Contacts between the two chains:
Residue D373 in the second protein interacts with residue D114 in the first protein (closest heavy-atom distance 5.0 Å).
Residue K204 in the second protein is in contact with residue K110 in the first protein (closest heavy-atom distance 3.9 Å).
Residue S103 in the second protein is in contact with residue E74 in the first protein (closest heavy-atom distance 2.7 Å).
Residue Q526 in the second protein is in contact with residue E74 in the first protein (closest heavy-atom distance 5.0 Å).
Residue K261 in the second protein contacts residue D114 in the first protein (closest heavy-atom distance 4.8 Å).
Residue D373 in the second protein interacts with residue R107 in the first protein (closest heavy-atom distance 3.8 Å).

Sequence of the second protein:
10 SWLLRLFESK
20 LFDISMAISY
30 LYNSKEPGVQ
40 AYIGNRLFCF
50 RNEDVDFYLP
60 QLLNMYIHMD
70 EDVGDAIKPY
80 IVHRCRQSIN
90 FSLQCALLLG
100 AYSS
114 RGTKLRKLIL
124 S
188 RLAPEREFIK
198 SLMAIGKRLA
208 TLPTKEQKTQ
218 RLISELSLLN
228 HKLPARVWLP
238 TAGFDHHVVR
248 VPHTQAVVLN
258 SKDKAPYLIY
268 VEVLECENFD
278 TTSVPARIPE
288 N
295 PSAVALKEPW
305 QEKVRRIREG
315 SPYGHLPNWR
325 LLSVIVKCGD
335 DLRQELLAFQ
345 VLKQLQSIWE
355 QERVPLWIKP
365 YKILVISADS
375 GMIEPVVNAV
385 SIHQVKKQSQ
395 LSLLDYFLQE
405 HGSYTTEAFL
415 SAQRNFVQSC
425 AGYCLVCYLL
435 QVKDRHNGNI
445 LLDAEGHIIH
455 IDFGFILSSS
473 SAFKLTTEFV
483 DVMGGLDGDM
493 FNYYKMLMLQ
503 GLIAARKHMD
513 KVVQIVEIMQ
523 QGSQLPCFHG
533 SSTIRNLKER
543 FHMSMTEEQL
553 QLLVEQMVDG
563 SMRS

Sequence of the first protein:
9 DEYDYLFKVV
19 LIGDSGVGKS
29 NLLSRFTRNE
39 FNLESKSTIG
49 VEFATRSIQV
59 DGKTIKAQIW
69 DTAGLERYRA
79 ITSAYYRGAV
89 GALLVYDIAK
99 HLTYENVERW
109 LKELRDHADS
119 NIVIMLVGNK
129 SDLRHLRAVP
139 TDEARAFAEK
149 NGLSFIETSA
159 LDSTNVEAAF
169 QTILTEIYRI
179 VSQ

The following describes two proteins that form a bound complex.